Sequence of chain A:
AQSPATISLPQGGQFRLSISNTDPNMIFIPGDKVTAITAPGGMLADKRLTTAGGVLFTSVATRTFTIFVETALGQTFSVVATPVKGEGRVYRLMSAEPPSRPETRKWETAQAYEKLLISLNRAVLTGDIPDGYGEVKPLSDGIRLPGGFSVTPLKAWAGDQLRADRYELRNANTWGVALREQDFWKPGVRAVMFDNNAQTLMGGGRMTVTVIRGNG

The following describes two proteins that form a bound complex.

Residue-level contacts at the interface:
Residue E70 in chain B is in contact with residue L56 in chain A (closest heavy-atom distance 4.5 Å).
Residue E70 in chain B interacts with residue R48 in chain A (closest heavy-atom distance 3.3 Å).
Residue S78 in chain B interacts with residue V90 in chain A (closest heavy-atom distance 3.8 Å).
Residue G13 in chain B interacts with residue Q2 in chain A (closest heavy-atom distance 3.1 Å).
Residue T71 in chain B interacts with residue T51 in chain A (closest heavy-atom distance 3.1 Å).
Residue A36 in chain B is in contact with residue R48 in chain A (closest heavy-atom distance 4.1 Å).
Residue Y113 in chain B is in contact with residue T109 in chain A (closest heavy-atom distance 3.3 Å).
Residue T66 in chain B is in contact with residue G88 in chain A (closest heavy-atom distance 3.9 Å).
Residue P10 in chain B is in contact with residue S3 in chain A (closest heavy-atom distance 4.5 Å).
Residue Q14 in chain B contacts residue V90 in chain A (closest heavy-atom distance 3.4 Å).
Residue R190 in chain B contacts residue W107 in chain A (closest heavy-atom distance 3.5 Å).
Residue A112 in chain B is in contact with residue A110 in chain A (closest heavy-atom distance 4.3 Å).
Residue Y113 in chain B interacts with residue W107 in chain A (closest heavy-atom distance 4.2 Å).
Residue G41 in chain B interacts with residue D23 in chain A (closest heavy-atom distance 4.2 Å).
Residue R63 in chain B is in contact with residue D23 in chain A (closest heavy-atom distance 4.2 Å).
Residue Y113 in chain B contacts residue E108 in chain A (closest heavy-atom distance 3.5 Å).
Residue T76 in chain B interacts with residue A52 in chain A (closest heavy-atom distance 3.9 Å).
Residue Q14 in chain B is in contact with residue Q2 in chain A (closest heavy-atom distance 3.0 Å).
Residue T109 in chain B interacts with residue W107 in chain A (closest heavy-atom distance 3.5 Å).
Residue T76 in chain B contacts residue T50 in chain A (closest heavy-atom distance 4.3 Å).
Residue T38 in chain B contacts residue L56 in chain A (closest heavy-atom distance 4.1 Å).
Residue G74 in chain B contacts residue A52 in chain A (closest heavy-atom distance 4.0 Å).
Residue Q111 in chain B interacts with residue T109 in chain A (closest heavy-atom distance 3.5 Å).
Residue T76 in chain B is in contact with residue M26 in chain A (closest heavy-atom distance 3.9 Å).
Residue G74 in chain B is in contact with residue T51 in chain A (closest heavy-atom distance 4.2 Å).
Residue T64 in chain B interacts with residue D23 in chain A (closest heavy-atom distance 4.4 Å).
Residue Q161 in chain B interacts with residue W107 in chain A (closest heavy-atom distance 4.2 Å).
Residue P10 in chain B interacts with residue Q2 in chain A (closest heavy-atom distance 4.3 Å).
Residue F65 in chain B interacts with residue D23 in chain A (closest heavy-atom distance 3.3 Å).
Residue P40 in chain B is in contact with residue P24 in chain A (closest heavy-atom distance 3.5 Å).
Residue Q14 in chain B is in contact with residue A1 in chain A (closest heavy-atom distance 3.1 Å).
Residue F68 in chain B is in contact with residue P24 in chain A (closest heavy-atom distance 3.1 Å).
Residue E70 in chain B contacts residue T51 in chain A (closest heavy-atom distance 4.4 Å).
Residue T66 in chain B is in contact with residue D23 in chain A (closest heavy-atom distance 3.2 Å).
Residue T66 in chain B is in contact with residue P24 in chain A (closest heavy-atom distance 4.5 Å).
Residue F15 in chain B contacts residue A1 in chain A (closest heavy-atom distance 3.7 Å).
Residue P10 in chain B interacts with residue A1 in chain A (closest heavy-atom distance 3.3 Å).
Residue G12 in chain B is in contact with residue V90 in chain A (closest heavy-atom distance 4.0 Å).
Residue L9 in chain B interacts with residue A1 in chain A (closest heavy-atom distance 3.2 Å).
Residue E114 in chain B is in contact with residue Q111 in chain A (closest heavy-atom distance 3.7 Å).
Residue A72 in chain B is in contact with residue T51 in chain A (closest heavy-atom distance 4.3 Å).
Residue E108 in chain B interacts with residue W107 in chain A (closest heavy-atom distance 4.2 Å).
Residue Q11 in chain B interacts with residue P4 in chain A (closest heavy-atom distance 3.2 Å).
Residue F68 in chain B interacts with residue V90 in chain A (closest heavy-atom distance 3.7 Å).
Residue G12 in chain B contacts residue P4 in chain A (closest heavy-atom distance 3.5 Å).
Residue Q11 in chain B interacts with residue F28 in chain A (closest heavy-atom distance 4.1 Å).
Residue K115 in chain B contacts residue Q111 in chain A (closest heavy-atom distance 3.9 Å).
Residue R16 in chain B contacts residue Q2 in chain A (closest heavy-atom distance 3.8 Å).
Residue F68 in chain B contacts residue L56 in chain A (closest heavy-atom distance 4.4 Å).
Residue S8 in chain B is in contact with residue A1 in chain A (closest heavy-atom distance 3.3 Å).
Residue A112 in chain B contacts residue Q111 in chain A (closest heavy-atom distance 3.7 Å).
Residue L162 in chain B contacts residue W107 in chain A (closest heavy-atom distance 3.4 Å).
Residue T38 in chain B is in contact with residue R48 in chain A (closest heavy-atom distance 4.0 Å).
Residue R16 in chain B is in contact with residue E87 in chain A (closest heavy-atom distance 2.3 Å).
Residue F68 in chain B contacts residue M26 in chain A (closest heavy-atom distance 3.6 Å).
Residue A112 in chain B interacts with residue T109 in chain A (closest heavy-atom distance 3.6 Å).
Residue P40 in chain B interacts with residue D23 in chain A (closest heavy-atom distance 4.4 Å).
Residue E70 in chain B interacts with residue T50 in chain A (closest heavy-atom distance 3.8 Å).
Residue Q14 in chain B interacts with residue G88 in chain A (closest heavy-atom distance 4.2 Å).
Residue R190 in chain B is in contact with residue E108 in chain A (closest heavy-atom distance 2.8 Å).

Sequence of chain B:
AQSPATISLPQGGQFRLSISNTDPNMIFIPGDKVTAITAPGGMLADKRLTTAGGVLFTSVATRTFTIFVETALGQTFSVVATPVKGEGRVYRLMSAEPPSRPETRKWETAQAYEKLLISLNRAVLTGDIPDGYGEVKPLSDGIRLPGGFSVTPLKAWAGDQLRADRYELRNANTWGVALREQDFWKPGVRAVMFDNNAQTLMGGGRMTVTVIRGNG